Sequence of the first protein:
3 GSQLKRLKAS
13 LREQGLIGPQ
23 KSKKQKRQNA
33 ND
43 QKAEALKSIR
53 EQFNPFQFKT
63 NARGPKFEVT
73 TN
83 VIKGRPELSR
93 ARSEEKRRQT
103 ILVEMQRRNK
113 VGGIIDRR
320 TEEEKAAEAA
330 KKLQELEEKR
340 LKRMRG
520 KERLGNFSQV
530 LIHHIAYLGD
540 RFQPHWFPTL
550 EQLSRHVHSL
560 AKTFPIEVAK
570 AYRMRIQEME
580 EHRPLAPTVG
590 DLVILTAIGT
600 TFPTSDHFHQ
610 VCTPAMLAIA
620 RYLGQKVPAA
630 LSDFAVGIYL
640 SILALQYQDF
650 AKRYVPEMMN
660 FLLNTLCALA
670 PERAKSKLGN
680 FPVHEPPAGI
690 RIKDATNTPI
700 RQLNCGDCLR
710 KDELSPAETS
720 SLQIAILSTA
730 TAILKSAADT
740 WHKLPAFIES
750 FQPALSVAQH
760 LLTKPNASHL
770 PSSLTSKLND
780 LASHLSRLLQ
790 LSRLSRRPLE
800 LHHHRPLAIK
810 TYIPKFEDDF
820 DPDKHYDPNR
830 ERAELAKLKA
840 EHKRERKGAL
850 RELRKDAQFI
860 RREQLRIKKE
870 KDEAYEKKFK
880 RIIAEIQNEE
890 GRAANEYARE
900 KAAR

Sequence of the second protein:
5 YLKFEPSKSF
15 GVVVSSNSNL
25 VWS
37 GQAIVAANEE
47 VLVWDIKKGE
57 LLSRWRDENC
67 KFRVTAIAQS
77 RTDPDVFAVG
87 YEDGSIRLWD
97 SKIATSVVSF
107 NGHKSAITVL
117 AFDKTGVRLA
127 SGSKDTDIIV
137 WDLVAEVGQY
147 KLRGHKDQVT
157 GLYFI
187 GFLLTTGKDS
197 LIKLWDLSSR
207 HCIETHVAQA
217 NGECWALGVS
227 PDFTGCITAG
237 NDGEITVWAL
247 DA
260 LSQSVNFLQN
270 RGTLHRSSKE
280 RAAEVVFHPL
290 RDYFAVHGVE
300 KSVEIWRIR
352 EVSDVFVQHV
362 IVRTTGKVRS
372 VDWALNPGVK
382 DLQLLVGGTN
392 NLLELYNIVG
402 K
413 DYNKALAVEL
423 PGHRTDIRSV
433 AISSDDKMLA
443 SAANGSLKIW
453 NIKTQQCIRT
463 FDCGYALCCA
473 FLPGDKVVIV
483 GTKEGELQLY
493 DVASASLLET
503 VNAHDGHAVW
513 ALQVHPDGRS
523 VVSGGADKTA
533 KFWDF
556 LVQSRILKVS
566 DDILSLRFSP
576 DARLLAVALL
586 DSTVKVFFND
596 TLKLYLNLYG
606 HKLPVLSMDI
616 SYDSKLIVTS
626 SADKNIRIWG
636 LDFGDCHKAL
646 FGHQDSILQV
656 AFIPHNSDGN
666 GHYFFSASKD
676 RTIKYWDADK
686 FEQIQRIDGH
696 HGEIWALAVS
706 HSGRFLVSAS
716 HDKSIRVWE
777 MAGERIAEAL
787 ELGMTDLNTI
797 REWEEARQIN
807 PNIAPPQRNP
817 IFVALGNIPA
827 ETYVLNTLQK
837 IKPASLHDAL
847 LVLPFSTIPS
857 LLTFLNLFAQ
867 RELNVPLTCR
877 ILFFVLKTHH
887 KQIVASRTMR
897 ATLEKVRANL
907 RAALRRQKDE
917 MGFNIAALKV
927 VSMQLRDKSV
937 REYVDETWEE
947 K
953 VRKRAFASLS

The following describes two proteins that form a bound complex.

Residue-level contacts at the interface:
Residue R691 in the second protein is in contact with residue A32 in the first protein (closest heavy-atom distance 3.3 Å).
Residue S111 in the second protein interacts with residue K26 in the first protein (closest heavy-atom distance 3.4 Å).
Residue R676 in the second protein contacts residue R29 in the first protein (closest heavy-atom distance 3.3 Å).
Residue K67 in the second protein is in contact with residue N33 in the first protein (closest heavy-atom distance 4.6 Å).
Residue K110 in the second protein interacts with residue K26 in the first protein (closest heavy-atom distance 2.3 Å).
Residue D89 in the second protein is in contact with residue K26 in the first protein (closest heavy-atom distance 4.4 Å).